Contacts between the two chains:
Residue I338 in chain B is in contact with residue V318 in chain A (closest heavy-atom distance 4.2 Å).
Residue D341 in chain B is in contact with residue E315 in chain A (closest heavy-atom distance 3.3 Å).
Residue K342 in chain B contacts residue V318 in chain A (closest heavy-atom distance 3.6 Å).
Residue K342 in chain B interacts with residue E316 in chain A (closest heavy-atom distance 4.1 Å).
Residue K342 in chain B is in contact with residue E315 in chain A (closest heavy-atom distance 3.5 Å).
Residue W346 in chain B is in contact with residue L320 in chain A (closest heavy-atom distance 3.6 Å).
Residue I343 in chain B is in contact with residue L320 in chain A (closest heavy-atom distance 4.1 Å).
Residue V339 in chain B contacts residue L320 in chain A (closest heavy-atom distance 3.7 Å).

These two protein chains interact to form a complex.

Sequence of chain B:
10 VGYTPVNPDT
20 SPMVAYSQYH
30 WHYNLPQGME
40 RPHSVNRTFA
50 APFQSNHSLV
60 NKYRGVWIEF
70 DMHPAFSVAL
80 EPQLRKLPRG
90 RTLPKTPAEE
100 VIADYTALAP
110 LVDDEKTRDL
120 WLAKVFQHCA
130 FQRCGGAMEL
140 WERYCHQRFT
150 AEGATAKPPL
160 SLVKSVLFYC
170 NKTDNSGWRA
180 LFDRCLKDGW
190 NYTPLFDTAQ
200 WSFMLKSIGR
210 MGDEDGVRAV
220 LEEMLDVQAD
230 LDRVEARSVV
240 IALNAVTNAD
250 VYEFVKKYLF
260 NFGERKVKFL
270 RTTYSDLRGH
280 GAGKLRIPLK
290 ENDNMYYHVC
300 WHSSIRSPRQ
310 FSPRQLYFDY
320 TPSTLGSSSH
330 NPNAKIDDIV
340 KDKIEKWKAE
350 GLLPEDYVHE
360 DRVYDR

Sequence of chain A:
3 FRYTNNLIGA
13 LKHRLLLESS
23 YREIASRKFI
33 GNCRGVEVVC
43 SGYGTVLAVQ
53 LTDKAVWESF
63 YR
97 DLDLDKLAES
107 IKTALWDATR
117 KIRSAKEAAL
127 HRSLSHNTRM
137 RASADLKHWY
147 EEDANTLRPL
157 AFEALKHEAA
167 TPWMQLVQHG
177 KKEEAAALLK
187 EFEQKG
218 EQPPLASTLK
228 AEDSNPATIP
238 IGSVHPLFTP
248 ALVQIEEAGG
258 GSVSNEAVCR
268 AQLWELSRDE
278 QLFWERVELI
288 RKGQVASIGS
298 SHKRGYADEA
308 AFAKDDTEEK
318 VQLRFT